Sequence of protein 1:
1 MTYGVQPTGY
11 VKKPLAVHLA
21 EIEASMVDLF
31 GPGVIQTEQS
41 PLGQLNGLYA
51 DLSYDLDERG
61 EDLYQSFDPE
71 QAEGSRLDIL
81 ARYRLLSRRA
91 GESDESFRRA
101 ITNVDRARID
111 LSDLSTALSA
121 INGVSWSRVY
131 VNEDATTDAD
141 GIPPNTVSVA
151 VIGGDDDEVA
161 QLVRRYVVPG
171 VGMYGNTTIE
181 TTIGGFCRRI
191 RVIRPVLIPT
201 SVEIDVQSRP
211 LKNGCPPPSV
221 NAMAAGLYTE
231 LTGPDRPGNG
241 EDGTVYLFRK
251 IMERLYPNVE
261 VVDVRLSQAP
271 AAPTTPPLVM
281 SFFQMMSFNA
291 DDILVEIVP

These two protein chains interact to form a complex.

Sequence of protein 2:
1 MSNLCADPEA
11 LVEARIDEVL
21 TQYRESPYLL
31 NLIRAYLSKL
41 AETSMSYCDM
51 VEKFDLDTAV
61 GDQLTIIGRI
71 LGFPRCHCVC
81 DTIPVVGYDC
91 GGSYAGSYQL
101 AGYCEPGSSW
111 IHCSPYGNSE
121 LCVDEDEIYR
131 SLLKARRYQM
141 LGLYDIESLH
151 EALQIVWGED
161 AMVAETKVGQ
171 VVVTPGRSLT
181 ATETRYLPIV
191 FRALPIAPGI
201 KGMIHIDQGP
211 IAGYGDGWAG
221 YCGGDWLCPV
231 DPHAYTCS

Contacts between the two chains:
Residue D105 in protein 1 interacts with residue E120 in protein 2 (closest heavy-atom distance 3.3 Å).
Residue G9 in protein 1 contacts residue D62 in protein 2 (closest heavy-atom distance 3.7 Å).
Residue V5 in protein 1 interacts with residue Q63 in protein 2 (closest heavy-atom distance 3.2 Å).
Residue D57 in protein 1 contacts residue T43 in protein 2 (closest heavy-atom distance 3.4 Å).
Residue E70 in protein 1 contacts residue R69 in protein 2 (closest heavy-atom distance 3.4 Å).
Residue E21 in protein 1 is in contact with residue K39 in protein 2 (closest heavy-atom distance 2.4 Å).
Residue R84 in protein 1 is in contact with residue L71 in protein 2 (closest heavy-atom distance 3.3 Å).
Residue R59 in protein 1 interacts with residue Y47 in protein 2 (closest heavy-atom distance 3.6 Å).
Residue L56 in protein 1 interacts with residue T43 in protein 2 (closest heavy-atom distance 3.6 Å).
Residue Y64 in protein 1 is in contact with residue Q63 in protein 2 (closest heavy-atom distance 3.6 Å).
Residue H18 in protein 1 is in contact with residue K39 in protein 2 (closest heavy-atom distance 3.6 Å).
Residue Y64 in protein 1 contacts residue F54 in protein 2 (closest heavy-atom distance 3.5 Å).
Residue G60 in protein 1 contacts residue M50 in protein 2 (closest heavy-atom distance 3.4 Å).
Residue N145 in protein 1 contacts residue G169 in protein 2 (closest heavy-atom distance 3.0 Å).
Residue L56 in protein 1 interacts with residue L40 in protein 2 (closest heavy-atom distance 3.5 Å).
Residue D113 in protein 1 is in contact with residue Q139 in protein 2 (closest heavy-atom distance 3.7 Å).
Residue R84 in protein 1 interacts with residue G72 in protein 2 (closest heavy-atom distance 3.2 Å).
Residue P7 in protein 1 contacts residue G61 in protein 2 (closest heavy-atom distance 3.2 Å).
Residue V5 in protein 1 interacts with residue K53 in protein 2 (closest heavy-atom distance 3.5 Å).
Residue Y64 in protein 1 contacts residue I66 in protein 2 (closest heavy-atom distance 3.2 Å).
Residue N145 in protein 1 interacts with residue G199 in protein 2 (closest heavy-atom distance 2.6 Å).
Residue E133 in protein 1 interacts with residue K201 in protein 2 (closest heavy-atom distance 3.4 Å).
Residue I109 in protein 1 interacts with residue R136 in protein 2 (closest heavy-atom distance 3.6 Å).
Residue A107 in protein 1 is in contact with residue Y235 in protein 2 (closest heavy-atom distance 3.6 Å).
Residue P7 in protein 1 contacts residue D62 in protein 2 (closest heavy-atom distance 2.7 Å).
Residue R108 in protein 1 contacts residue Y235 in protein 2 (closest heavy-atom distance 2.9 Å).
Residue M26 in protein 1 is in contact with residue L32 in protein 2 (closest heavy-atom distance 3.2 Å).
Residue Y64 in protein 1 is in contact with residue D62 in protein 2 (closest heavy-atom distance 2.4 Å).
Residue L111 in protein 1 contacts residue P198 in protein 2 (closest heavy-atom distance 3.4 Å).
Residue I109 in protein 1 is in contact with residue F73 in protein 2 (closest heavy-atom distance 2.6 Å).
Residue F67 in protein 1 interacts with residue I70 in protein 2 (closest heavy-atom distance 3.3 Å).
Residue L29 in protein 1 interacts with residue N31 in protein 2 (closest heavy-atom distance 3.6 Å).
Residue Y10 in protein 1 contacts residue Y47 in protein 2 (closest heavy-atom distance 3.6 Å).
Residue V5 in protein 1 interacts with residue D49 in protein 2 (closest heavy-atom distance 3.3 Å).
Residue I101 in protein 1 interacts with residue G72 in protein 2 (closest heavy-atom distance 3.4 Å).
Residue A107 in protein 1 contacts residue C78 in protein 2 (closest heavy-atom distance 3.4 Å).
Residue I22 in protein 1 interacts with residue K39 in protein 2 (closest heavy-atom distance 3.0 Å).
Residue L56 in protein 1 contacts residue Y47 in protein 2 (closest heavy-atom distance 1.9 Å).
Residue N46 in protein 1 contacts residue Y36 in protein 2 (closest heavy-atom distance 2.9 Å).
Residue D134 in protein 1 interacts with residue K201 in protein 2 (closest heavy-atom distance 3.4 Å).
Residue N145 in protein 1 is in contact with residue V168 in protein 2 (closest heavy-atom distance 3.4 Å).
Residue R84 in protein 1 interacts with residue I70 in protein 2 (closest heavy-atom distance 2.7 Å).
Residue Q6 in protein 1 is in contact with residue Q63 in protein 2 (closest heavy-atom distance 2.7 Å).
Residue Y64 in protein 1 contacts residue M50 in protein 2 (closest heavy-atom distance 3.3 Å).
Residue N103 in protein 1 interacts with residue G72 in protein 2 (closest heavy-atom distance 3.2 Å).
Residue G60 in protein 1 is in contact with residue Y47 in protein 2 (closest heavy-atom distance 3.0 Å).
Residue V168 in protein 1 interacts with residue Y144 in protein 2 (closest heavy-atom distance 3.5 Å).
Residue L56 in protein 1 is in contact with residue S44 in protein 2 (closest heavy-atom distance 3.5 Å).
Residue F67 in protein 1 is in contact with residue I66 in protein 2 (closest heavy-atom distance 2.9 Å).
Residue F30 in protein 1 is in contact with residue Y28 in protein 2 (closest heavy-atom distance 3.2 Å).
Residue L63 in protein 1 contacts residue M50 in protein 2 (closest heavy-atom distance 3.6 Å).
Residue Y49 in protein 1 interacts with residue Y36 in protein 2 (closest heavy-atom distance 3.6 Å).
Residue D68 in protein 1 interacts with residue R69 in protein 2 (closest heavy-atom distance 3.0 Å).
Residue M26 in protein 1 is in contact with residue Y36 in protein 2 (closest heavy-atom distance 3.3 Å).
Residue I101 in protein 1 contacts residue R69 in protein 2 (closest heavy-atom distance 3.5 Å).
Residue S53 in protein 1 interacts with residue L40 in protein 2 (closest heavy-atom distance 3.6 Å).
Residue I109 in protein 1 contacts residue H77 in protein 2 (closest heavy-atom distance 3.2 Å).
Residue D105 in protein 1 contacts residue C76 in protein 2 (closest heavy-atom distance 3.3 Å).
Residue S53 in protein 1 is in contact with residue T43 in protein 2 (closest heavy-atom distance 3.5 Å).
Residue L45 in protein 1 is in contact with residue Y36 in protein 2 (closest heavy-atom distance 3.0 Å).